Sequence of protein 2:
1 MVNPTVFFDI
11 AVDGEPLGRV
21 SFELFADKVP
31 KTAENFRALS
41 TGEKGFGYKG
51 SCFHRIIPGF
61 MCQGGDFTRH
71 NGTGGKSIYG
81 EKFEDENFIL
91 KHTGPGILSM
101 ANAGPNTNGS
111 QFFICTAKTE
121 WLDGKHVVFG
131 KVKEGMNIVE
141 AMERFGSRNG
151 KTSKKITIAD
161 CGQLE

Sequence of protein 1:
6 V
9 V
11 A

Contacts between the two chains:
Residue G72 in protein 2 is in contact with residue V6 in protein 1 (closest heavy-atom distance 3.9 Å).
Residue A101 in protein 2 is in contact with residue V6 in protein 1 (closest heavy-atom distance 3.8 Å).
Residue Q111 in protein 2 is in contact with residue V6 in protein 1 (closest heavy-atom distance 3.6 Å).
Residue Q63 in protein 2 interacts with residue V6 in protein 1 (closest heavy-atom distance 4.5 Å).
Residue G74 in protein 2 is in contact with residue V6 in protein 1 (closest heavy-atom distance 4.3 Å).
Residue T73 in protein 2 is in contact with residue V6 in protein 1 (closest heavy-atom distance 3.7 Å).
Residue N102 in protein 2 interacts with residue V6 in protein 1 (closest heavy-atom distance 3.0 Å).
Residue R55 in protein 2 interacts with residue V9 in protein 1 (closest heavy-atom distance 3.6 Å).
Residue A103 in protein 2 contacts residue V6 in protein 1 (closest heavy-atom distance 3.6 Å).

The following describes two proteins that form a bound complex.